Sequence of protein 1:
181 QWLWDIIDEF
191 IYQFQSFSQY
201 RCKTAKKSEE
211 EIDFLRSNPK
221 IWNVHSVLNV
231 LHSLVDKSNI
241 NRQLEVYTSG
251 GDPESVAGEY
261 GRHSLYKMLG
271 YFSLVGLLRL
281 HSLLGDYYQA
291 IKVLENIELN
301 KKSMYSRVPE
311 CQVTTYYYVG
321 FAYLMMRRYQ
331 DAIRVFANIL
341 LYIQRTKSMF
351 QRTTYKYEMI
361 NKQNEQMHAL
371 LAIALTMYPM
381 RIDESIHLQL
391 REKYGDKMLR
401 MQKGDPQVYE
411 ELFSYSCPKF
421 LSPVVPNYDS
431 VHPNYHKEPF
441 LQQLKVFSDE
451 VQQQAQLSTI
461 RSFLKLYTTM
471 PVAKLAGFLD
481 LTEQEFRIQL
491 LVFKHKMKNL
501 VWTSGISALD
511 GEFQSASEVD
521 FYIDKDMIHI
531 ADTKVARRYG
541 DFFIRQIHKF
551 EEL

Sequence of protein 2:
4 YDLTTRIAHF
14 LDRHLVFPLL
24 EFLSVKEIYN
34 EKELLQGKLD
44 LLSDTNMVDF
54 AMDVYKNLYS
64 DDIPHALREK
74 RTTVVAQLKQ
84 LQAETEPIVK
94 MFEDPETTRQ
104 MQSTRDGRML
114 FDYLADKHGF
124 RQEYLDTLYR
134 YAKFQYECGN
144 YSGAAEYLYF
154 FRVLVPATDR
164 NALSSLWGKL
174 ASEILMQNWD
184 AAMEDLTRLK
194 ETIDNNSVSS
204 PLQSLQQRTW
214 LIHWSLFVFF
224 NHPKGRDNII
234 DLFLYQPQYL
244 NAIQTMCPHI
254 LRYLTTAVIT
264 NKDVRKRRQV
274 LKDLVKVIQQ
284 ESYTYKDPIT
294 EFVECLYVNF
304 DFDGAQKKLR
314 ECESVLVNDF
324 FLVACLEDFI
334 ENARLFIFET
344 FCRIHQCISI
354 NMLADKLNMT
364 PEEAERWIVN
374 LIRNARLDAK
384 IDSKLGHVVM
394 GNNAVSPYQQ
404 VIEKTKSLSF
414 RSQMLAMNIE

Contacts between the two chains:
Residue R414 in protein 2 contacts residue H387 in protein 1 (closest heavy-atom distance 2.8 Å).
Residue F413 in protein 2 interacts with residue I343 in protein 1 (closest heavy-atom distance 4.4 Å).
Residue S386 in protein 2 contacts residue Y467 in protein 1 (closest heavy-atom distance 3.7 Å).
Residue F413 in protein 2 is in contact with residue Y539 in protein 1 (closest heavy-atom distance 3.5 Å).
Residue S386 in protein 2 contacts residue T469 in protein 1 (closest heavy-atom distance 4.4 Å).
Residue F413 in protein 2 contacts residue V535 in protein 1 (closest heavy-atom distance 4.5 Å).
Residue R369 in protein 2 contacts residue A476 in protein 1 (closest heavy-atom distance 3.9 Å).
Residue K383 in protein 2 is in contact with residue L466 in protein 1 (closest heavy-atom distance 3.6 Å).
Residue K387 in protein 2 is in contact with residue E512 in protein 1 (closest heavy-atom distance 3.9 Å).
Residue R414 in protein 2 interacts with residue L341 in protein 1 (closest heavy-atom distance 3.1 Å).
Residue E423 in protein 2 is in contact with residue F543 in protein 1 (closest heavy-atom distance 3.7 Å).
Residue R376 in protein 2 is in contact with residue K403 in protein 1 (closest heavy-atom distance 3.8 Å).
Residue Q402 in protein 2 interacts with residue Y522 in protein 1 (closest heavy-atom distance 4.5 Å).
Residue E406 in protein 2 contacts residue R391 in protein 1 (closest heavy-atom distance 4.0 Å).
Residue M420 in protein 2 is in contact with residue F543 in protein 1 (closest heavy-atom distance 3.5 Å).
Residue A419 in protein 2 contacts residue F543 in protein 1 (closest heavy-atom distance 3.6 Å).
Residue K407 in protein 2 is in contact with residue L388 in protein 1 (closest heavy-atom distance 3.1 Å).
Residue E406 in protein 2 contacts residue D383 in protein 1 (closest heavy-atom distance 4.0 Å).
Residue N377 in protein 2 contacts residue K403 in protein 1 (closest heavy-atom distance 2.7 Å).
Residue E368 in protein 2 is in contact with residue K474 in protein 1 (closest heavy-atom distance 3.4 Å).
Residue I375 in protein 2 contacts residue L464 in protein 1 (closest heavy-atom distance 4.5 Å).
Residue R376 in protein 2 interacts with residue L481 in protein 1 (closest heavy-atom distance 3.2 Å).
Residue K409 in protein 2 interacts with residue T533 in protein 1 (closest heavy-atom distance 3.4 Å).
Residue A382 in protein 2 is in contact with residue L466 in protein 1 (closest heavy-atom distance 3.4 Å).
Residue Q416 in protein 2 contacts residue I544 in protein 1 (closest heavy-atom distance 4.5 Å).
Residue K387 in protein 2 is in contact with residue P471 in protein 1 (closest heavy-atom distance 3.7 Å).
Residue R414 in protein 2 is in contact with residue I343 in protein 1 (closest heavy-atom distance 3.4 Å).
Residue D385 in protein 2 interacts with residue Y467 in protein 1 (closest heavy-atom distance 3.5 Å).
Residue K409 in protein 2 is in contact with residue A536 in protein 1 (closest heavy-atom distance 4.2 Å).
Residue R369 in protein 2 interacts with residue K474 in protein 1 (closest heavy-atom distance 4.7 Å).
Residue F413 in protein 2 interacts with residue A536 in protein 1 (closest heavy-atom distance 3.6 Å).
Residue M417 in protein 2 contacts residue Y539 in protein 1 (closest heavy-atom distance 2.8 Å).
Residue V372 in protein 2 contacts residue F463 in protein 1 (closest heavy-atom distance 4.2 Å).
Residue A378 in protein 2 is in contact with residue K403 in protein 1 (closest heavy-atom distance 4.3 Å).
Residue S386 in protein 2 contacts residue M470 in protein 1 (closest heavy-atom distance 4.4 Å).
Residue Q402 in protein 2 contacts residue I523 in protein 1 (closest heavy-atom distance 4.4 Å).
Residue Q402 in protein 2 is in contact with residue K525 in protein 1 (closest heavy-atom distance 4.2 Å).
Residue R376 in protein 2 interacts with residue D480 in protein 1 (closest heavy-atom distance 4.6 Å).
Residue K387 in protein 2 contacts residue K474 in protein 1 (closest heavy-atom distance 4.7 Å).
Residue V372 in protein 2 contacts residue L481 in protein 1 (closest heavy-atom distance 3.7 Å).
Residue I384 in protein 2 interacts with residue Y467 in protein 1 (closest heavy-atom distance 3.7 Å).
Residue V372 in protein 2 contacts residue G477 in protein 1 (closest heavy-atom distance 4.5 Å).
Residue K387 in protein 2 contacts residue T469 in protein 1 (closest heavy-atom distance 3.6 Å).
Residue R369 in protein 2 contacts residue A473 in protein 1 (closest heavy-atom distance 3.0 Å).
Residue S410 in protein 2 contacts residue H387 in protein 1 (closest heavy-atom distance 3.7 Å).
Residue I375 in protein 2 interacts with residue L466 in protein 1 (closest heavy-atom distance 4.0 Å).
Residue S386 in protein 2 is in contact with residue P471 in protein 1 (closest heavy-atom distance 3.4 Å).
Residue I384 in protein 2 interacts with residue L466 in protein 1 (closest heavy-atom distance 3.7 Å).
Residue M420 in protein 2 interacts with residue Y539 in protein 1 (closest heavy-atom distance 3.2 Å).
Residue K387 in protein 2 contacts residue Y467 in protein 1 (closest heavy-atom distance 4.7 Å).
Residue E406 in protein 2 contacts residue H387 in protein 1 (closest heavy-atom distance 4.0 Å).
Residue E406 in protein 2 is in contact with residue L388 in protein 1 (closest heavy-atom distance 3.8 Å).
Residue E423 in protein 2 contacts residue I547 in protein 1 (closest heavy-atom distance 4.3 Å).
Residue Q402 in protein 2 interacts with residue D526 in protein 1 (closest heavy-atom distance 2.6 Å).
Residue R376 in protein 2 is in contact with residue F463 in protein 1 (closest heavy-atom distance 4.5 Å).
Residue I375 in protein 2 is in contact with residue F463 in protein 1 (closest heavy-atom distance 3.6 Å).
Residue S386 in protein 2 is in contact with residue K474 in protein 1 (closest heavy-atom distance 2.5 Å).
Residue Q403 in protein 2 contacts residue L388 in protein 1 (closest heavy-atom distance 3.4 Å).
Residue R369 in protein 2 contacts residue G477 in protein 1 (closest heavy-atom distance 3.4 Å).
Residue R369 in protein 2 is in contact with residue D480 in protein 1 (closest heavy-atom distance 4.4 Å).

The following describes two proteins that form a bound complex.